Residue-level contacts at the interface:
Residue R244 in the first protein contacts residue Y31 in the second protein (closest heavy-atom distance 3.1 Å).
Residue T250 in the first protein is in contact with residue Y91 in the second protein (closest heavy-atom distance 3.5 Å).
Residue A249 in the first protein is in contact with residue Y31 in the second protein (closest heavy-atom distance 3.5 Å).
Residue E251 in the first protein is in contact with residue Y93 in the second protein (closest heavy-atom distance 3.7 Å).
Residue I284 in the first protein interacts with residue Y93 in the second protein (closest heavy-atom distance 4.1 Å).
Residue A249 in the first protein is in contact with residue W90 in the second protein (closest heavy-atom distance 3.6 Å).
Residue L243 in the first protein interacts with residue Y31 in the second protein (closest heavy-atom distance 4.9 Å).
Residue T168 in the first protein interacts with residue Y48 in the second protein (closest heavy-atom distance 4.4 Å).
Residue Y248 in the first protein is in contact with residue W90 in the second protein (closest heavy-atom distance 3.7 Å).
Residue Y248 in the first protein is in contact with residue Y31 in the second protein (closest heavy-atom distance 4.0 Å).
Residue G247 in the first protein interacts with residue Y31 in the second protein (closest heavy-atom distance 3.4 Å).
Residue G247 in the first protein interacts with residue W90 in the second protein (closest heavy-atom distance 3.8 Å).
Residue A249 in the first protein interacts with residue S30 in the second protein (closest heavy-atom distance 3.4 Å).
Residue A249 in the first protein is in contact with residue Y91 in the second protein (closest heavy-atom distance 3.5 Å).
Residue Y170 in the first protein is in contact with residue N52 in the second protein (closest heavy-atom distance 4.6 Å).
Residue T250 in the first protein is in contact with residue W90 in the second protein (closest heavy-atom distance 3.4 Å).
Residue E166 in the first protein is in contact with residue S55 in the second protein (closest heavy-atom distance 3.7 Å).
Residue E251 in the first protein interacts with residue S92 in the second protein (closest heavy-atom distance 3.3 Å).
Residue E251 in the first protein is in contact with residue Y91 in the second protein (closest heavy-atom distance 2.8 Å).
Residue G247 in the first protein interacts with residue S49 in the second protein (closest heavy-atom distance 4.3 Å).
Residue K160 in the first protein interacts with residue N52 in the second protein (closest heavy-atom distance 2.9 Å).

Sequence of the first protein:
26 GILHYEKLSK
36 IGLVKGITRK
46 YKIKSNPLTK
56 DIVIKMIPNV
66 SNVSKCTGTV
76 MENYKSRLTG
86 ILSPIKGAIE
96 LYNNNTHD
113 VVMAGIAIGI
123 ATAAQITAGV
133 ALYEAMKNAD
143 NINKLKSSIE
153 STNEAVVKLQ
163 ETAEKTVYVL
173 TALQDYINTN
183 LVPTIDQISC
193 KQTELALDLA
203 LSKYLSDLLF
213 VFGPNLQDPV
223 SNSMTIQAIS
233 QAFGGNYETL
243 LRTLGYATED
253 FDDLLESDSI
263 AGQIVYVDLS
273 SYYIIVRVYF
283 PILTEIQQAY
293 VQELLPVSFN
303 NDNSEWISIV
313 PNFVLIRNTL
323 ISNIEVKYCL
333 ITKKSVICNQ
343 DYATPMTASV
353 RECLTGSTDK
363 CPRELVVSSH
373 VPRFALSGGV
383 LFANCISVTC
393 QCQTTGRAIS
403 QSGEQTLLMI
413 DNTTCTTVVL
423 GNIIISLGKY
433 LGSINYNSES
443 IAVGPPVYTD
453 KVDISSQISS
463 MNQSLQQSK

This data describes a binding interaction between two proteins.

Sequence of the second protein:
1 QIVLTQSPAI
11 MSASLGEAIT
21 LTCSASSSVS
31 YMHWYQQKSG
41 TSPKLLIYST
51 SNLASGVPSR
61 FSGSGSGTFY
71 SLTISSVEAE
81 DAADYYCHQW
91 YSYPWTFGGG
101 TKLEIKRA